Sequence of protein 2:
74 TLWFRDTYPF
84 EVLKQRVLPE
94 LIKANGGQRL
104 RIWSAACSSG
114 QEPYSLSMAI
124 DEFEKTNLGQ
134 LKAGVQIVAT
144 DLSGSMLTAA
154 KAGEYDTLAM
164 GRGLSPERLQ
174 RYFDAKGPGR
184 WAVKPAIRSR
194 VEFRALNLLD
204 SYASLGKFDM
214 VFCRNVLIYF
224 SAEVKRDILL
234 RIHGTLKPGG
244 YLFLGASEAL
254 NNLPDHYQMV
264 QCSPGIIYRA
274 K

This data describes a binding interaction between two proteins.

Sequence of protein 1:
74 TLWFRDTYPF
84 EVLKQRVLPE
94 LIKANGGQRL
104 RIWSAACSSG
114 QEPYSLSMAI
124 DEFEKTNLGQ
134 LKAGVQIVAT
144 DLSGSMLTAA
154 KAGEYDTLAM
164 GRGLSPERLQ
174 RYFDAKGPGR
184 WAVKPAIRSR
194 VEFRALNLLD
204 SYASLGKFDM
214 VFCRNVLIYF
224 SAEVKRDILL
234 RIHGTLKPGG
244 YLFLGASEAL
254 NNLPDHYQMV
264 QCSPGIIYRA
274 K

Residue-level contacts at the interface:
Residue F223 in protein 1 is in contact with residue S224 in protein 2 (closest heavy-atom distance 3.4 Å).
Residue N200 in protein 1 is in contact with residue L145 in protein 2 (closest heavy-atom distance 3.4 Å).
Residue Y222 in protein 1 contacts residue L202 in protein 2 (closest heavy-atom distance 3.7 Å).
Residue Y222 in protein 1 contacts residue V227 in protein 2 (closest heavy-atom distance 3.7 Å).
Residue I221 in protein 1 is in contact with residue S224 in protein 2 (closest heavy-atom distance 3.9 Å).
Residue F223 in protein 1 contacts residue F223 in protein 2 (closest heavy-atom distance 3.7 Å).
Residue L145 in protein 1 contacts residue S146 in protein 2 (closest heavy-atom distance 4.3 Å).
Residue Y222 in protein 1 interacts with residue F223 in protein 2 (closest heavy-atom distance 3.4 Å).
Residue S146 in protein 1 is in contact with residue G147 in protein 2 (closest heavy-atom distance 4.8 Å).
Residue V227 in protein 1 contacts residue I221 in protein 2 (closest heavy-atom distance 4.9 Å).
Residue F223 in protein 1 contacts residue Y222 in protein 2 (closest heavy-atom distance 3.5 Å).
Residue Y222 in protein 1 is in contact with residue S224 in protein 2 (closest heavy-atom distance 2.9 Å).
Residue Y222 in protein 1 contacts residue Y222 in protein 2 (closest heavy-atom distance 4.7 Å).
Residue S224 in protein 1 contacts residue Y222 in protein 2 (closest heavy-atom distance 3.0 Å).
Residue L145 in protein 1 interacts with residue N200 in protein 2 (closest heavy-atom distance 3.6 Å).
Residue L202 in protein 1 is in contact with residue Y222 in protein 2 (closest heavy-atom distance 4.0 Å).
Residue V227 in protein 1 contacts residue Y222 in protein 2 (closest heavy-atom distance 3.8 Å).
Residue E226 in protein 1 contacts residue I221 in protein 2 (closest heavy-atom distance 5.0 Å).
Residue L145 in protein 1 interacts with residue L145 in protein 2 (closest heavy-atom distance 3.7 Å).
Residue G147 in protein 1 interacts with residue S146 in protein 2 (closest heavy-atom distance 4.8 Å).
Residue S224 in protein 1 interacts with residue I221 in protein 2 (closest heavy-atom distance 3.6 Å).
Residue S224 in protein 1 contacts residue S224 in protein 2 (closest heavy-atom distance 3.5 Å).
Residue S146 in protein 1 interacts with residue S146 in protein 2 (closest heavy-atom distance 2.7 Å).
Residue S224 in protein 1 is in contact with residue F223 in protein 2 (closest heavy-atom distance 3.4 Å).